These two protein chains interact to form a complex.

Sequence of protein 1:
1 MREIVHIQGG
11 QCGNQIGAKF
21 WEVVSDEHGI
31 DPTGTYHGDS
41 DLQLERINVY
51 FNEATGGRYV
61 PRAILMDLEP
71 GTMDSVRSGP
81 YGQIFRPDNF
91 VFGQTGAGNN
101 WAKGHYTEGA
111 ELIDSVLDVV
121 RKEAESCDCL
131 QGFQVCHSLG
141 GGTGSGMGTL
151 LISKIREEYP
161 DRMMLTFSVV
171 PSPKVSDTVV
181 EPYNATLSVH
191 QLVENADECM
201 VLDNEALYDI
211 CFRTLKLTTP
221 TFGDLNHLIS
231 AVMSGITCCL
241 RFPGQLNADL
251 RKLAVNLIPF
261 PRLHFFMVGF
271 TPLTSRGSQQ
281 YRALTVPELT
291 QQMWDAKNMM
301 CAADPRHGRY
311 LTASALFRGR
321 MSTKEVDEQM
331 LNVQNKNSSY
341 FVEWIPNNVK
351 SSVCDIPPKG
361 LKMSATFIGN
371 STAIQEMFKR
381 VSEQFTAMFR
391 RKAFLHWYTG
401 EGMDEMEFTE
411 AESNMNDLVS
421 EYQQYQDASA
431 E

Sequence of protein 2:
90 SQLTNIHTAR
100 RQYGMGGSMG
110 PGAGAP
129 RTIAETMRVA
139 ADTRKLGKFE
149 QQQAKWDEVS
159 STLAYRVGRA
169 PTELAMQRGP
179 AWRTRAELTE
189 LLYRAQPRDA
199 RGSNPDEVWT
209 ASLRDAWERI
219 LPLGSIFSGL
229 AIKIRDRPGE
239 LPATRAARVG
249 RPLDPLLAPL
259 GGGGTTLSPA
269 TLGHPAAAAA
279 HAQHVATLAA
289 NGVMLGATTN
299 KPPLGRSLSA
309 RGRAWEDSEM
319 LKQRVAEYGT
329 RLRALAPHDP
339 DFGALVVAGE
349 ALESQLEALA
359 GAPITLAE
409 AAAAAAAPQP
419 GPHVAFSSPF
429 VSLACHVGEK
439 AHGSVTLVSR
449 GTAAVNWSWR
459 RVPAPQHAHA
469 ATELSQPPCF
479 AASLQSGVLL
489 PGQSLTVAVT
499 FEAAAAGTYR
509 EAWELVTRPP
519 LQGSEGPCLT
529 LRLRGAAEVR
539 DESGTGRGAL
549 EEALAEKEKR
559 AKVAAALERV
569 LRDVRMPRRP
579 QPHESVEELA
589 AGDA

Interface contacts:
Residue T242 in protein 2 is in contact with residue A110 in protein 1 (closest heavy-atom distance 3.5 Å).
Residue R142 in protein 2 is in contact with residue D417 in protein 1 (closest heavy-atom distance 2.8 Å).
Residue K146 in protein 2 is in contact with residue S413 in protein 1 (closest heavy-atom distance 3.1 Å).
Residue I131 in protein 2 interacts with residue Y425 in protein 1 (closest heavy-atom distance 3.3 Å).
Residue R136 in protein 2 contacts residue R262 in protein 1 (closest heavy-atom distance 2.9 Å).
Residue W154 in protein 2 is in contact with residue K392 in protein 1 (closest heavy-atom distance 3.2 Å).
Residue R181 in protein 2 is in contact with residue G400 in protein 1 (closest heavy-atom distance 2.6 Å).
Residue L161 in protein 2 interacts with residue R391 in protein 1 (closest heavy-atom distance 3.4 Å).
Residue R136 in protein 2 contacts residue P261 in protein 1 (closest heavy-atom distance 3.5 Å).
Residue K146 in protein 2 contacts residue E412 in protein 1 (closest heavy-atom distance 2.6 Å).
Residue W180 in protein 2 contacts residue H396 in protein 1 (closest heavy-atom distance 3.8 Å).
Residue V157 in protein 2 interacts with residue R390 in protein 1 (closest heavy-atom distance 3.9 Å).
Residue T242 in protein 2 is in contact with residue Y106 in protein 1 (closest heavy-atom distance 4.1 Å).
Residue F147 in protein 2 contacts residue M406 in protein 1 (closest heavy-atom distance 3.3 Å).
Residue K143 in protein 2 is in contact with residue S413 in protein 1 (closest heavy-atom distance 3.5 Å).
Residue L221 in protein 2 interacts with residue D74 in protein 1 (closest heavy-atom distance 3.4 Å).
Residue R181 in protein 2 interacts with residue G402 in protein 1 (closest heavy-atom distance 3.5 Å).
Residue F225 in protein 2 contacts residue Q83 in protein 1 (closest heavy-atom distance 4.0 Å).
Residue K153 in protein 2 is in contact with residue F389 in protein 1 (closest heavy-atom distance 3.8 Å).
Residue K143 in protein 2 interacts with residue E410 in protein 1 (closest heavy-atom distance 3.6 Å).
Residue I131 in protein 2 is in contact with residue Q424 in protein 1 (closest heavy-atom distance 3.0 Å).
Residue Q175 in protein 2 interacts with residue K392 in protein 1 (closest heavy-atom distance 3.9 Å).
Residue M174 in protein 2 contacts residue K392 in protein 1 (closest heavy-atom distance 3.5 Å).
Residue G227 in protein 2 contacts residue P87 in protein 1 (closest heavy-atom distance 3.1 Å).
Residue R181 in protein 2 is in contact with residue T399 in protein 1 (closest heavy-atom distance 3.8 Å).
Residue M135 in protein 2 contacts residue S420 in protein 1 (closest heavy-atom distance 3.0 Å).
Residue K143 in protein 2 interacts with residue N414 in protein 1 (closest heavy-atom distance 3.7 Å).
Residue R181 in protein 2 is in contact with residue E401 in protein 1 (closest heavy-atom distance 3.7 Å).
Residue K146 in protein 2 is in contact with residue T409 in protein 1 (closest heavy-atom distance 3.0 Å).
Residue S226 in protein 2 is in contact with residue R77 in protein 1 (closest heavy-atom distance 3.3 Å).
Residue I230 in protein 2 interacts with residue Q94 in protein 1 (closest heavy-atom distance 3.1 Å).
Residue R243 in protein 2 is in contact with residue E108 in protein 1 (closest heavy-atom distance 4.0 Å).
Residue A132 in protein 2 interacts with residue E421 in protein 1 (closest heavy-atom distance 3.9 Å).
Residue R243 in protein 2 is in contact with residue E111 in protein 1 (closest heavy-atom distance 2.9 Å).
Residue G177 in protein 2 interacts with residue H396 in protein 1 (closest heavy-atom distance 3.7 Å).
Residue W154 in protein 2 interacts with residue F389 in protein 1 (closest heavy-atom distance 2.6 Å).
Residue M135 in protein 2 interacts with residue E421 in protein 1 (closest heavy-atom distance 3.3 Å).
Residue Q150 in protein 2 is in contact with residue T409 in protein 1 (closest heavy-atom distance 2.9 Å).
Residue M174 in protein 2 is in contact with residue R391 in protein 1 (closest heavy-atom distance 3.6 Å).
Residue M135 in protein 2 is in contact with residue Q424 in protein 1 (closest heavy-atom distance 3.8 Å).
Residue A229 in protein 2 interacts with residue F92 in protein 1 (closest heavy-atom distance 3.6 Å).
Residue T242 in protein 2 contacts residue T107 in protein 1 (closest heavy-atom distance 3.8 Å).
Residue M135 in protein 2 is in contact with residue D417 in protein 1 (closest heavy-atom distance 3.3 Å).
Residue T242 in protein 2 is in contact with residue E111 in protein 1 (closest heavy-atom distance 2.3 Å).
Residue L228 in protein 2 contacts residue F90 in protein 1 (closest heavy-atom distance 4.0 Å).
Residue A139 in protein 2 contacts residue D417 in protein 1 (closest heavy-atom distance 3.8 Å).
Residue Q150 in protein 2 interacts with residue F389 in protein 1 (closest heavy-atom distance 2.9 Å).
Residue L221 in protein 2 interacts with residue F92 in protein 1 (closest heavy-atom distance 3.3 Å).
Residue W180 in protein 2 is in contact with residue W397 in protein 1 (closest heavy-atom distance 3.5 Å).
Residue L228 in protein 2 is in contact with residue F92 in protein 1 (closest heavy-atom distance 3.5 Å).
Residue I230 in protein 2 interacts with residue G93 in protein 1 (closest heavy-atom distance 3.8 Å).
Residue W154 in protein 2 is in contact with residue R390 in protein 1 (closest heavy-atom distance 3.2 Å).
Residue A132 in protein 2 contacts residue Y425 in protein 1 (closest heavy-atom distance 3.3 Å).
Residue I230 in protein 2 contacts residue F92 in protein 1 (closest heavy-atom distance 3.3 Å).
Residue V157 in protein 2 is in contact with residue R391 in protein 1 (closest heavy-atom distance 3.7 Å).
Residue K153 in protein 2 is in contact with residue R390 in protein 1 (closest heavy-atom distance 4.0 Å).
Residue F225 in protein 2 interacts with residue R77 in protein 1 (closest heavy-atom distance 4.0 Å).
Residue A184 in protein 2 contacts residue G400 in protein 1 (closest heavy-atom distance 4.1 Å).
Residue L221 in protein 2 is in contact with residue P70 in protein 1 (closest heavy-atom distance 3.8 Å).
Residue F147 in protein 2 contacts residue T409 in protein 1 (closest heavy-atom distance 3.4 Å).